Sequence of the first protein:
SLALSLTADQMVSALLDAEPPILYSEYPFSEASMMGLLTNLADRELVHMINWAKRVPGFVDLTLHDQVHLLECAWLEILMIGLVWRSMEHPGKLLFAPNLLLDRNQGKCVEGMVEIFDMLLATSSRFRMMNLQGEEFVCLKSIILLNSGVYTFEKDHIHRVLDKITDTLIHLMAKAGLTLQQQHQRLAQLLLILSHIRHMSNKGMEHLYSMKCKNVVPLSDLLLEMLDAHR

This data describes a binding interaction between two proteins.

Sequence of the second protein:
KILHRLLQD

Interface contacts:
Residue L82 in the first protein is in contact with residue L9 in the second protein (closest heavy-atom distance 3.9 Å).
Residue V79 in the first protein is in contact with residue L5 in the second protein (closest heavy-atom distance 3.7 Å).
Residue L75 in the first protein contacts residue L9 in the second protein (closest heavy-atom distance 4.1 Å).
Residue V79 in the first protein contacts residue H6 in the second protein (closest heavy-atom distance 3.6 Å).
Residue I61 in the first protein contacts residue L9 in the second protein (closest heavy-atom distance 3.6 Å).
Residue L242 in the first protein is in contact with residue I4 in the second protein (closest heavy-atom distance 3.7 Å).
Residue V58 in the first protein contacts residue L8 in the second protein (closest heavy-atom distance 4.5 Å).
Residue V79 in the first protein interacts with residue L9 in the second protein (closest heavy-atom distance 3.8 Å).
Residue E83 in the first protein contacts residue L5 in the second protein (closest heavy-atom distance 3.9 Å).
Residue E245 in the first protein contacts residue K3 in the second protein (closest heavy-atom distance 3.3 Å).
Residue Q78 in the first protein contacts residue L9 in the second protein (closest heavy-atom distance 3.8 Å).
Residue E245 in the first protein is in contact with residue L5 in the second protein (closest heavy-atom distance 3.6 Å).
Residue K65 in the first protein contacts residue L8 in the second protein (closest heavy-atom distance 3.5 Å).
Residue E245 in the first protein is in contact with residue I4 in the second protein (closest heavy-atom distance 3.0 Å).
Residue K65 in the first protein contacts residue L9 in the second protein (closest heavy-atom distance 3.8 Å).
Residue L242 in the first protein is in contact with residue L5 in the second protein (closest heavy-atom distance 4.4 Å).
Residue L75 in the first protein interacts with residue H6 in the second protein (closest heavy-atom distance 3.9 Å).
Residue I61 in the first protein contacts residue L5 in the second protein (closest heavy-atom distance 3.6 Å).
Residue D241 in the first protein is in contact with residue I4 in the second protein (closest heavy-atom distance 3.7 Å).
Residue M246 in the first protein contacts residue L5 in the second protein (closest heavy-atom distance 4.0 Å).
Residue L242 in the first protein interacts with residue L8 in the second protein (closest heavy-atom distance 3.9 Å).
Residue I61 in the first protein is in contact with residue L8 in the second protein (closest heavy-atom distance 3.6 Å).
Residue K65 in the first protein is in contact with residue D11 in the second protein (closest heavy-atom distance 2.5 Å).
Residue L82 in the first protein contacts residue L5 in the second protein (closest heavy-atom distance 4.0 Å).
Residue L75 in the first protein contacts residue Q10 in the second protein (closest heavy-atom distance 5.0 Å).
Residue F70 in the first protein interacts with residue L9 in the second protein (closest heavy-atom distance 4.4 Å).
Residue N62 in the first protein interacts with residue L8 in the second protein (closest heavy-atom distance 4.6 Å).